Residue-level contacts at the interface:
Residue T218 in protein 2 interacts with residue N15 in protein 1 (closest heavy-atom distance 4.4 Å).
Residue T218 in protein 2 is in contact with residue V12 in protein 1 (closest heavy-atom distance 4.4 Å).
Residue T218 in protein 2 is in contact with residue A19 in protein 1 (closest heavy-atom distance 4.7 Å).
Residue T219 in protein 2 interacts with residue N15 in protein 1 (closest heavy-atom distance 3.8 Å).
Residue T219 in protein 2 contacts residue V12 in protein 1 (closest heavy-atom distance 3.3 Å).
Residue T218 in protein 2 is in contact with residue E16 in protein 1 (closest heavy-atom distance 3.9 Å).

Sequence of protein 2:
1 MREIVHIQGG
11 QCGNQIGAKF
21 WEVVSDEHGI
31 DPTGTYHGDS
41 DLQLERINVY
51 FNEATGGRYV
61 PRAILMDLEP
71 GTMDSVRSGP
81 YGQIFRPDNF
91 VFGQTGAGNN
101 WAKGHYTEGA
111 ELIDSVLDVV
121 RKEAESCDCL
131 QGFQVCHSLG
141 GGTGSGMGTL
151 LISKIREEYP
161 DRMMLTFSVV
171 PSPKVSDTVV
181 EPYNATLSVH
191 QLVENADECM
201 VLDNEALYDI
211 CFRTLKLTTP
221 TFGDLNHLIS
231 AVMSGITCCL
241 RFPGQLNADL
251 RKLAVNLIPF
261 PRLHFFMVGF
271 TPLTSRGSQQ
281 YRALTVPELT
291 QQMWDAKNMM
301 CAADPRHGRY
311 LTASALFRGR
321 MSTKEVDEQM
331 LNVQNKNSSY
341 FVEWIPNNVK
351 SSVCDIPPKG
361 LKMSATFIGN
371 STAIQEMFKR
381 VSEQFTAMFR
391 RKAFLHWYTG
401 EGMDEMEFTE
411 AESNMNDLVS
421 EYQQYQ

Sequence of protein 1:
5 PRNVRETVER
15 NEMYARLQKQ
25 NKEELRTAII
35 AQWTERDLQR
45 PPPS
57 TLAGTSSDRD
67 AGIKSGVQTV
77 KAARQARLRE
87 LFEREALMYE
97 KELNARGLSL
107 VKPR

This data describes a binding interaction between two proteins.